Interface contacts:
Residue Q81 in chain B is in contact with residue D11 in chain A (closest heavy-atom distance 3.1 Å).
Residue D77 in chain B is in contact with residue D14 in chain A (closest heavy-atom distance 4.6 Å).
Residue Q81 in chain B is in contact with residue A36 in chain A (closest heavy-atom distance 2.9 Å).
Residue K154 in chain B is in contact with residue R16 in chain A (closest heavy-atom distance 4.6 Å).
Residue D77 in chain B contacts residue N12 in chain A (closest heavy-atom distance 4.0 Å).
Residue Q81 in chain B is in contact with residue N12 in chain A (closest heavy-atom distance 4.2 Å).
Residue D77 in chain B interacts with residue D13 in chain A (closest heavy-atom distance 3.6 Å).
Residue Q81 in chain B contacts residue Q10 in chain A (closest heavy-atom distance 3.2 Å).
Residue Q81 in chain B is in contact with residue P35 in chain A (closest heavy-atom distance 4.7 Å).
Residue N82 in chain B is in contact with residue A36 in chain A (closest heavy-atom distance 4.9 Å).

Sequence of chain B:
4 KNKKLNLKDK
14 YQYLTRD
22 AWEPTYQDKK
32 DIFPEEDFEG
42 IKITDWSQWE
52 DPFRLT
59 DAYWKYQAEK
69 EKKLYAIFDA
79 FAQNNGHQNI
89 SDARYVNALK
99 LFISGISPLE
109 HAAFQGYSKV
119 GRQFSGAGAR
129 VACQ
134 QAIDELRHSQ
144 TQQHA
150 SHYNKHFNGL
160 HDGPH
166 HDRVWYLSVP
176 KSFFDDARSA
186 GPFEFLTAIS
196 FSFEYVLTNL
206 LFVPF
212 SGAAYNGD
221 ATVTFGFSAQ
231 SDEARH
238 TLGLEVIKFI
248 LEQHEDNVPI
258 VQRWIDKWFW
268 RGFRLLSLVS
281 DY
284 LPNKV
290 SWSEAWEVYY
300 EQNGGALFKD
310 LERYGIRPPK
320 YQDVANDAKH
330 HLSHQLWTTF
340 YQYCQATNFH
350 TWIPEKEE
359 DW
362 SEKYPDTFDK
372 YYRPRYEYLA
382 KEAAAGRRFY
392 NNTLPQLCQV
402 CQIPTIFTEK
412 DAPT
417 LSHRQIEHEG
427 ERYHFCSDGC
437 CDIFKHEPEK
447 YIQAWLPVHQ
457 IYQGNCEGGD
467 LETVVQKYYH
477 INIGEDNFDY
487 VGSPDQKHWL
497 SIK

Sequence of chain A:
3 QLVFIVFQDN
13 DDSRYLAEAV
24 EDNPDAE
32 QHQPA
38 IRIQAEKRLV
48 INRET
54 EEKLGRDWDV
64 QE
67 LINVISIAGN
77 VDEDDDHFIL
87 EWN

These two protein chains interact to form a complex.